Sequence of protein 1:
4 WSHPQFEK

Contacts between the two chains:
Residue Y109 in protein 2 contacts residue W4 in protein 1 (closest heavy-atom distance 4.0 Å).
Residue Y109 in protein 2 contacts residue S5 in protein 1 (closest heavy-atom distance 3.5 Å).
Residue Y109 in protein 2 interacts with residue H6 in protein 1 (closest heavy-atom distance 2.9 Å).
Residue E105 in protein 2 contacts residue F9 in protein 1 (closest heavy-atom distance 4.9 Å).
Residue Y109 in protein 2 interacts with residue F9 in protein 1 (closest heavy-atom distance 3.6 Å).
Residue G108 in protein 2 contacts residue F9 in protein 1 (closest heavy-atom distance 3.5 Å).
Residue E105 in protein 2 interacts with residue K11 in protein 1 (closest heavy-atom distance 3.3 Å).

These two protein chains interact to form a complex.

Sequence of protein 2:
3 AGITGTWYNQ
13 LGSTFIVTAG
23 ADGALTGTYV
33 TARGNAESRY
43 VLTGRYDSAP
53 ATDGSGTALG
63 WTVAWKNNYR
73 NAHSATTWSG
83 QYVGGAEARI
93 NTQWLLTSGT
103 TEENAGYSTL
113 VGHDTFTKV